Sequence of chain B:
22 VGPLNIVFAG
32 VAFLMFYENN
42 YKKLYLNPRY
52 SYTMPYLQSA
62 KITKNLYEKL

Sequence of chain A:
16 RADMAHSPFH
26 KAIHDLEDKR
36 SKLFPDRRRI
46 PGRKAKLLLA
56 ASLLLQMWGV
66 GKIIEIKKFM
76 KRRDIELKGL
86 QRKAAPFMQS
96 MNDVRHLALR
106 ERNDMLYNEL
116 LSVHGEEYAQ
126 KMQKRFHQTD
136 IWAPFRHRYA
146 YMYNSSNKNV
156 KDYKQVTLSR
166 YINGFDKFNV

Interface contacts:
Residue G169 in chain A is in contact with residue A61 in chain B (closest heavy-atom distance 5.0 Å).
Residue G169 in chain A is in contact with residue Y53 in chain B (closest heavy-atom distance 4.1 Å).
Residue V175 in chain A is in contact with residue K65 in chain B (closest heavy-atom distance 3.8 Å).
Residue K172 in chain A interacts with residue T64 in chain B (closest heavy-atom distance 4.7 Å).
Residue V175 in chain A is in contact with residue T64 in chain B (closest heavy-atom distance 3.7 Å).
Residue F170 in chain A contacts residue Y53 in chain B (closest heavy-atom distance 4.2 Å).

These two protein chains interact to form a complex.